Sequence of protein 1:
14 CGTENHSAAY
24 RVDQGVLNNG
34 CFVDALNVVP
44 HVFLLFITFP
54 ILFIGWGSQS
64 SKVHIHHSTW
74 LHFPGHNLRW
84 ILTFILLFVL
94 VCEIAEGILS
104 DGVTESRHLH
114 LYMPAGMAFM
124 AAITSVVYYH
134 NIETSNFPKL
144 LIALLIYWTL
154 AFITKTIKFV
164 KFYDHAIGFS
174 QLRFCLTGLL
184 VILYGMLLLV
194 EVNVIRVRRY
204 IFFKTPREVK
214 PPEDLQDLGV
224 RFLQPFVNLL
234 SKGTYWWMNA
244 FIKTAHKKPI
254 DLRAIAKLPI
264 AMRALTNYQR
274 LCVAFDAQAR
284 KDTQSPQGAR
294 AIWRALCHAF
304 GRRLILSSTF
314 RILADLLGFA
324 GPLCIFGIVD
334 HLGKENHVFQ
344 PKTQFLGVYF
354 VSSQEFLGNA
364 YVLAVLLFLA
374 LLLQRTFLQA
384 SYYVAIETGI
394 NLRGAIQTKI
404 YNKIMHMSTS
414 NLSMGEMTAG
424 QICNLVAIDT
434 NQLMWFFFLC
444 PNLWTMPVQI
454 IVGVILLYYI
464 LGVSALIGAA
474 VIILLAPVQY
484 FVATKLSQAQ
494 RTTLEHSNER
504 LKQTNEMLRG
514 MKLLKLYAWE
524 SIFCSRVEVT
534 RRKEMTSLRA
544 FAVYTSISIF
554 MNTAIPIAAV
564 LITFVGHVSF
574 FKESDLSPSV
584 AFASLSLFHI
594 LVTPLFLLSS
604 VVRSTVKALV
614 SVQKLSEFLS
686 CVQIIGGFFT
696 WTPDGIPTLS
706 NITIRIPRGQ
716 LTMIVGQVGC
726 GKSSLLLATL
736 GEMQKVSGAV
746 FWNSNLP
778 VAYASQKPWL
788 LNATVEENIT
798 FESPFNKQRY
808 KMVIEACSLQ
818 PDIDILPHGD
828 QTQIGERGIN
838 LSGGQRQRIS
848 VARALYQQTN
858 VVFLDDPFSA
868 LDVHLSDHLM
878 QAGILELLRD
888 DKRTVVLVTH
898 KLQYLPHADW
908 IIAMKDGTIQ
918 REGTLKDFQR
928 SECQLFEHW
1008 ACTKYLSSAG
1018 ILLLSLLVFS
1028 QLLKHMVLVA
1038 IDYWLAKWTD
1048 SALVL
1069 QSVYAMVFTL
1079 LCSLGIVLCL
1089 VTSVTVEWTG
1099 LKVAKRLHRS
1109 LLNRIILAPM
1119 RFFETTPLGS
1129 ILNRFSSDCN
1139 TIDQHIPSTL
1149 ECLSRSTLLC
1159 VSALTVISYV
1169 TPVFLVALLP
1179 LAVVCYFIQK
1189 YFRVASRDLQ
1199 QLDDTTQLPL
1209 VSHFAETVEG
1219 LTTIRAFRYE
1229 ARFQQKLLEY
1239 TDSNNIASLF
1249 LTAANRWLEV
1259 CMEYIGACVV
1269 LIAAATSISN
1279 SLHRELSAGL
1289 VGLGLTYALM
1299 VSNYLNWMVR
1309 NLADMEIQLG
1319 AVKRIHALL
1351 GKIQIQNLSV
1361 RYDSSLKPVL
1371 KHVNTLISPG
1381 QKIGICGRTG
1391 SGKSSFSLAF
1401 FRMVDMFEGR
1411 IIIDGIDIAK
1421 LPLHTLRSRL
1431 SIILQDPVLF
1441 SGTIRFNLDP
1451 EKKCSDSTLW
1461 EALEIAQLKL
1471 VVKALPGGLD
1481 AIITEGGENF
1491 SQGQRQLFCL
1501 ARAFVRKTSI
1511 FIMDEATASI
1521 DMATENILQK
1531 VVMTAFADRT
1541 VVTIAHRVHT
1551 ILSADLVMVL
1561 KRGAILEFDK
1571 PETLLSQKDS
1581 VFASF

Sequence of protein 2:
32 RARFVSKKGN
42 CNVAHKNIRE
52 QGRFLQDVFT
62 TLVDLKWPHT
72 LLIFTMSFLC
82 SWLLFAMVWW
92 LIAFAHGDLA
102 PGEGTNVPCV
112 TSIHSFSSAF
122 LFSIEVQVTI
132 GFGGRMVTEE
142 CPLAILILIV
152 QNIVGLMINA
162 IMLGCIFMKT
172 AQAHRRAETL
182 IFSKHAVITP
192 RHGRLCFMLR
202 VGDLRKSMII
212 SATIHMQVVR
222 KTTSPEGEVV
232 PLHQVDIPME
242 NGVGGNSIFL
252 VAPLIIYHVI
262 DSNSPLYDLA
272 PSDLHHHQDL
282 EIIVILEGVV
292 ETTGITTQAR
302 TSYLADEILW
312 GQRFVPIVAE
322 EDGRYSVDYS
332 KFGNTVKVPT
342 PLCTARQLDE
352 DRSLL

Interface contacts:
Residue R24 in protein 1 interacts with residue D99 in protein 2 (closest heavy-atom distance 4.7 Å).
Residue F49 in protein 1 contacts residue L84 in protein 2 (closest heavy-atom distance 3.7 Å).
Residue A21 in protein 1 contacts residue P102 in protein 2 (closest heavy-atom distance 3.2 Å).
Residue V223 in protein 1 interacts with residue K47 in protein 2 (closest heavy-atom distance 4.2 Å).
Residue G60 in protein 1 interacts with residue L66 in protein 2 (closest heavy-atom distance 3.6 Å).
Residue C14 in protein 1 is in contact with residue F95 in protein 2 (closest heavy-atom distance 4.7 Å).
Residue I68 in protein 1 interacts with residue I49 in protein 2 (closest heavy-atom distance 3.8 Å).
Residue S71 in protein 1 interacts with residue N48 in protein 2 (closest heavy-atom distance 4.8 Å).
Residue H67 in protein 1 contacts residue I49 in protein 2 (closest heavy-atom distance 3.8 Å).
Residue S20 in protein 1 interacts with residue A101 in protein 2 (closest heavy-atom distance 2.8 Å).
Residue F35 in protein 1 is in contact with residue F95 in protein 2 (closest heavy-atom distance 4.6 Å).
Residue V41 in protein 1 is in contact with residue M88 in protein 2 (closest heavy-atom distance 3.7 Å).
Residue F46 in protein 1 interacts with residue L85 in protein 2 (closest heavy-atom distance 4.4 Å).
Residue P214 in protein 1 contacts residue R50 in protein 2 (closest heavy-atom distance 4.8 Å).
Residue W59 in protein 1 contacts residue H70 in protein 2 (closest heavy-atom distance 4.0 Å).
Residue S20 in protein 1 interacts with residue P102 in protein 2 (closest heavy-atom distance 4.6 Å).
Residue V223 in protein 1 contacts residue N48 in protein 2 (closest heavy-atom distance 4.4 Å).
Residue S20 in protein 1 interacts with residue L100 in protein 2 (closest heavy-atom distance 4.5 Å).
Residue S138 in protein 1 interacts with residue L56 in protein 2 (closest heavy-atom distance 3.6 Å).
Residue A38 in protein 1 is in contact with residue W91 in protein 2 (closest heavy-atom distance 4.3 Å).
Residue H67 in protein 1 is in contact with residue H46 in protein 2 (closest heavy-atom distance 3.4 Å).
Residue T137 in protein 1 is in contact with residue Q52 in protein 2 (closest heavy-atom distance 3.1 Å).
Residue P53 in protein 1 contacts residue S78 in protein 2 (closest heavy-atom distance 4.6 Å).
Residue T72 in protein 1 is in contact with residue I49 in protein 2 (closest heavy-atom distance 5.0 Å).
Residue F49 in protein 1 is in contact with residue L85 in protein 2 (closest heavy-atom distance 3.9 Å).
Residue N139 in protein 1 contacts residue G53 in protein 2 (closest heavy-atom distance 4.3 Å).
Residue F52 in protein 1 contacts residue C81 in protein 2 (closest heavy-atom distance 4.4 Å).
Residue G60 in protein 1 is in contact with residue H70 in protein 2 (closest heavy-atom distance 4.1 Å).
Residue S138 in protein 1 contacts residue G53 in protein 2 (closest heavy-atom distance 3.4 Å).
Residue V42 in protein 1 is in contact with residue L85 in protein 2 (closest heavy-atom distance 5.0 Å).
Residue N139 in protein 1 contacts residue Q52 in protein 2 (closest heavy-atom distance 4.3 Å).
Residue C34 in protein 1 contacts residue F95 in protein 2 (closest heavy-atom distance 3.8 Å).
Residue A21 in protein 1 contacts residue G98 in protein 2 (closest heavy-atom distance 5.0 Å).
Residue F49 in protein 1 interacts with residue C81 in protein 2 (closest heavy-atom distance 3.2 Å).
Residue R24 in protein 1 is in contact with residue P102 in protein 2 (closest heavy-atom distance 4.8 Å).
Residue I57 in protein 1 contacts residue L63 in protein 2 (closest heavy-atom distance 4.8 Å).
Residue I57 in protein 1 contacts residue L66 in protein 2 (closest heavy-atom distance 4.5 Å).
Residue S64 in protein 1 contacts residue L66 in protein 2 (closest heavy-atom distance 4.6 Å).
Residue S63 in protein 1 interacts with residue H70 in protein 2 (closest heavy-atom distance 4.9 Å).
Residue S138 in protein 1 interacts with residue Q52 in protein 2 (closest heavy-atom distance 3.4 Å).
Residue H70 in protein 1 is in contact with residue H46 in protein 2 (closest heavy-atom distance 3.8 Å).
Residue S71 in protein 1 is in contact with residue I49 in protein 2 (closest heavy-atom distance 4.1 Å).
Residue R24 in protein 1 is in contact with residue H97 in protein 2 (closest heavy-atom distance 4.1 Å).
Residue S64 in protein 1 is in contact with residue K67 in protein 2 (closest heavy-atom distance 3.8 Å).
Residue N139 in protein 1 contacts residue R50 in protein 2 (closest heavy-atom distance 4.9 Å).
Residue N139 in protein 1 is in contact with residue E51 in protein 2 (closest heavy-atom distance 3.7 Å).
Residue A21 in protein 1 is in contact with residue A101 in protein 2 (closest heavy-atom distance 3.8 Å).
Residue V42 in protein 1 interacts with residue M88 in protein 2 (closest heavy-atom distance 4.5 Å).
Residue K65 in protein 1 contacts residue D65 in protein 2 (closest heavy-atom distance 4.1 Å).
Residue A38 in protein 1 contacts residue L92 in protein 2 (closest heavy-atom distance 4.8 Å).
Residue S61 in protein 1 contacts residue L66 in protein 2 (closest heavy-atom distance 3.8 Å).
Residue R24 in protein 1 contacts residue G98 in protein 2 (closest heavy-atom distance 3.3 Å).
Residue S61 in protein 1 interacts with residue T62 in protein 2 (closest heavy-atom distance 3.8 Å).
Residue W59 in protein 1 contacts residue L73 in protein 2 (closest heavy-atom distance 4.6 Å).
Residue S20 in protein 1 interacts with residue G98 in protein 2 (closest heavy-atom distance 4.5 Å).

This data describes a binding interaction between two proteins.